Sequence of the second protein:
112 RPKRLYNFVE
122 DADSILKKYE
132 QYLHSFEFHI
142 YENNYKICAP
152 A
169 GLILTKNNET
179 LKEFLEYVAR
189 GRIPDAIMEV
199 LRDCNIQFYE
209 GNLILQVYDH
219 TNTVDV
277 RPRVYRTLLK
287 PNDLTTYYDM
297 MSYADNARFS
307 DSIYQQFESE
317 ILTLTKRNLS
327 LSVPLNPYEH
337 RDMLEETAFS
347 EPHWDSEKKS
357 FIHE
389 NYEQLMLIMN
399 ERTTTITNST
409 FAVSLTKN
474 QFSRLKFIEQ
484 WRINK

Residue-level contacts at the interface:
Residue I405 in the first protein is in contact with residue V280 in the second protein (closest heavy-atom distance 3.3 Å).
Residue I418 in the first protein is in contact with residue L183 in the second protein (closest heavy-atom distance 3.9 Å).
Residue E397 in the first protein is in contact with residue R279 in the second protein (closest heavy-atom distance 3.9 Å).
Residue S406 in the first protein interacts with residue R279 in the second protein (closest heavy-atom distance 3.4 Å).
Residue D382 in the first protein is in contact with residue R188 in the second protein (closest heavy-atom distance 3.4 Å).
Residue F214 in the first protein contacts residue A300 in the second protein (closest heavy-atom distance 3.2 Å).
Residue E398 in the first protein interacts with residue R279 in the second protein (closest heavy-atom distance 2.5 Å).
Residue V213 in the first protein interacts with residue D307 in the second protein (closest heavy-atom distance 4.1 Å).
Residue V213 in the first protein interacts with residue Y310 in the second protein (closest heavy-atom distance 3.8 Å).
Residue T404 in the first protein contacts residue P278 in the second protein (closest heavy-atom distance 3.7 Å).
Residue N220 in the first protein contacts residue M297 in the second protein (closest heavy-atom distance 4.1 Å).
Residue E398 in the first protein interacts with residue Y281 in the second protein (closest heavy-atom distance 3.9 Å).
Residue T404 in the first protein contacts residue V280 in the second protein (closest heavy-atom distance 3.6 Å).
Residue I412 in the first protein contacts residue V186 in the second protein (closest heavy-atom distance 3.9 Å).
Residue I418 in the first protein is in contact with residue Y146 in the second protein (closest heavy-atom distance 3.3 Å).
Residue D411 in the first protein is in contact with residue Y281 in the second protein (closest heavy-atom distance 3.6 Å).
Residue C211 in the first protein interacts with residue Y310 in the second protein (closest heavy-atom distance 3.9 Å).
Residue D411 in the first protein is in contact with residue T283 in the second protein (closest heavy-atom distance 3.7 Å).
Residue D414 in the first protein is in contact with residue D217 in the second protein (closest heavy-atom distance 4.2 Å).
Residue N402 in the first protein interacts with residue R277 in the second protein (closest heavy-atom distance 4.3 Å).
Residue L399 in the first protein interacts with residue N220 in the second protein (closest heavy-atom distance 3.4 Å).
Residue L399 in the first protein is in contact with residue R279 in the second protein (closest heavy-atom distance 4.1 Å).
Residue T404 in the first protein interacts with residue R279 in the second protein (closest heavy-atom distance 2.5 Å).
Residue D414 in the first protein contacts residue I141 in the second protein (closest heavy-atom distance 4.3 Å).
Residue V213 in the first protein contacts residue Y293 in the second protein (closest heavy-atom distance 3.9 Å).
Residue A216 in the first protein interacts with residue M297 in the second protein (closest heavy-atom distance 3.8 Å).
Residue T408 in the first protein is in contact with residue D124 in the second protein (closest heavy-atom distance 4.0 Å).
Residue D378 in the first protein contacts residue R188 in the second protein (closest heavy-atom distance 3.7 Å).
Residue R217 in the first protein contacts residue M297 in the second protein (closest heavy-atom distance 3.3 Å).
Residue T404 in the first protein interacts with residue V222 in the second protein (closest heavy-atom distance 4.2 Å).
Residue R217 in the first protein is in contact with residue S298 in the second protein (closest heavy-atom distance 4.3 Å).
Residue R217 in the first protein contacts residue E197 in the second protein (closest heavy-atom distance 2.8 Å).
Residue D382 in the first protein interacts with residue A187 in the second protein (closest heavy-atom distance 3.4 Å).
Residue V213 in the first protein is in contact with residue M296 in the second protein (closest heavy-atom distance 4.2 Å).
Residue E398 in the first protein contacts residue D217 in the second protein (closest heavy-atom distance 4.2 Å).
Residue S212 in the first protein contacts residue D307 in the second protein (closest heavy-atom distance 4.0 Å).
Residue L407 in the first protein interacts with residue Y281 in the second protein (closest heavy-atom distance 3.5 Å).
Residue E398 in the first protein interacts with residue N220 in the second protein (closest heavy-atom distance 2.5 Å).
Residue I412 in the first protein contacts residue A187 in the second protein (closest heavy-atom distance 3.7 Å).
Residue N402 in the first protein interacts with residue V222 in the second protein (closest heavy-atom distance 3.8 Å).
Residue S406 in the first protein interacts with residue V280 in the second protein (closest heavy-atom distance 2.9 Å).
Residue E410 in the first protein contacts residue R279 in the second protein (closest heavy-atom distance 2.5 Å).
Residue D378 in the first protein interacts with residue E184 in the second protein (closest heavy-atom distance 3.5 Å).
Residue C211 in the first protein contacts residue F305 in the second protein (closest heavy-atom distance 3.7 Å).
Residue V213 in the first protein is in contact with residue M297 in the second protein (closest heavy-atom distance 3.7 Å).
Residue N220 in the first protein contacts residue Y294 in the second protein (closest heavy-atom distance 3.4 Å).
Residue L399 in the first protein is in contact with residue T221 in the second protein (closest heavy-atom distance 3.9 Å).
Residue C211 in the first protein interacts with residue D307 in the second protein (closest heavy-atom distance 4.2 Å).
Residue E410 in the first protein interacts with residue Y281 in the second protein (closest heavy-atom distance 2.3 Å).
Residue D414 in the first protein contacts residue Y281 in the second protein (closest heavy-atom distance 3.5 Å).
Residue S415 in the first protein is in contact with residue V186 in the second protein (closest heavy-atom distance 4.1 Å).
Residue R403 in the first protein contacts residue R277 in the second protein (closest heavy-atom distance 4.2 Å).
Residue T408 in the first protein is in contact with residue T283 in the second protein (closest heavy-atom distance 3.4 Å).
Residue D411 in the first protein is in contact with residue V215 in the second protein (closest heavy-atom distance 3.4 Å).
Residue C211 in the first protein interacts with residue S306 in the second protein (closest heavy-atom distance 4.0 Å).
Residue S406 in the first protein contacts residue Y281 in the second protein (closest heavy-atom distance 3.3 Å).
Residue R217 in the first protein interacts with residue D301 in the second protein (closest heavy-atom distance 2.5 Å).
Residue A216 in the first protein interacts with residue Y293 in the second protein (closest heavy-atom distance 4.3 Å).
Residue L399 in the first protein contacts residue V222 in the second protein (closest heavy-atom distance 4.0 Å).
Residue D379 in the first protein is in contact with residue A187 in the second protein (closest heavy-atom distance 3.3 Å).

The following describes two proteins that form a bound complex.

Sequence of the first protein:
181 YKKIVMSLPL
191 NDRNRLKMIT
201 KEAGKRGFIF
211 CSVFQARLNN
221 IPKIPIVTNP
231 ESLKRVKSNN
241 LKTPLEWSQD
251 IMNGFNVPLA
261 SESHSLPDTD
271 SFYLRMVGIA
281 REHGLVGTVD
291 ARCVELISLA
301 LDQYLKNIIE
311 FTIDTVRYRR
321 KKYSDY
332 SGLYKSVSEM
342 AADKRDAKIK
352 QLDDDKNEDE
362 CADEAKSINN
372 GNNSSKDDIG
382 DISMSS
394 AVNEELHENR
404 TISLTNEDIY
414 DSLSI